Sequence of protein 1:
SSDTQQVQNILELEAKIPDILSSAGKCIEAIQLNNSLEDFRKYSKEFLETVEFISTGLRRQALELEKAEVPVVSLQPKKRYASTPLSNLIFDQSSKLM

Interface contacts:
Residue Q154 in protein 2 interacts with residue P91 in protein 1 (closest heavy-atom distance 3.6 Å).
Residue L104 in protein 2 contacts residue I42 in protein 1 (closest heavy-atom distance 3.8 Å).
Residue L322 in protein 2 is in contact with residue I104 in protein 1 (closest heavy-atom distance 3.7 Å).
Residue H126 in protein 2 contacts residue L25 in protein 1 (closest heavy-atom distance 3.6 Å).
Residue P210 in protein 2 interacts with residue L103 in protein 1 (closest heavy-atom distance 3.5 Å).
Residue G160 in protein 2 is in contact with residue Y95 in protein 1 (closest heavy-atom distance 3.0 Å).
Residue G159 in protein 2 interacts with residue Y95 in protein 1 (closest heavy-atom distance 3.2 Å).
Residue F112 in protein 2 interacts with residue K40 in protein 1 (closest heavy-atom distance 3.5 Å).
Residue L111 in protein 2 interacts with residue L35 in protein 1 (closest heavy-atom distance 3.6 Å).
Residue V122 in protein 2 contacts residue E28 in protein 1 (closest heavy-atom distance 3.5 Å).
Residue E394 in protein 2 contacts residue F105 in protein 1 (closest heavy-atom distance 3.7 Å).
Residue K115 in protein 2 contacts residue P32 in protein 1 (closest heavy-atom distance 3.1 Å).
Residue Q154 in protein 2 contacts residue K92 in protein 1 (closest heavy-atom distance 3.0 Å).
Residue G159 in protein 2 is in contact with residue R94 in protein 1 (closest heavy-atom distance 3.4 Å).
Residue A315 in protein 2 contacts residue S108 in protein 1 (closest heavy-atom distance 3.5 Å).
Residue A114 in protein 2 contacts residue L35 in protein 1 (closest heavy-atom distance 3.8 Å).
Residue G159 in protein 2 is in contact with residue L100 in protein 1 (closest heavy-atom distance 3.7 Å).
Residue C108 in protein 2 contacts residue G39 in protein 1 (closest heavy-atom distance 3.6 Å).
Residue F390 in protein 2 contacts residue F105 in protein 1 (closest heavy-atom distance 3.5 Å).
Residue C108 in protein 2 is in contact with residue E43 in protein 1 (closest heavy-atom distance 3.6 Å).
Residue S328 in protein 2 is in contact with residue Y95 in protein 1 (closest heavy-atom distance 3.7 Å).
Residue F112 in protein 2 is in contact with residue S36 in protein 1 (closest heavy-atom distance 3.4 Å).
Residue L158 in protein 2 interacts with residue S97 in protein 1 (closest heavy-atom distance 2.9 Å).
Residue A315 in protein 2 is in contact with residue M112 in protein 1 (closest heavy-atom distance 3.2 Å).
Residue L104 in protein 2 contacts residue Q46 in protein 1 (closest heavy-atom distance 3.4 Å).
Residue C157 in protein 2 interacts with residue R94 in protein 1 (closest heavy-atom distance 3.4 Å).
Residue T312 in protein 2 interacts with residue M112 in protein 1 (closest heavy-atom distance 3.5 Å).
Residue T105 in protein 2 contacts residue Q46 in protein 1 (closest heavy-atom distance 3.8 Å).
Residue S107 in protein 2 is in contact with residue I42 in protein 1 (closest heavy-atom distance 3.4 Å).
Residue L158 in protein 2 is in contact with residue P99 in protein 1 (closest heavy-atom distance 3.6 Å).
Residue L163 in protein 2 is in contact with residue R94 in protein 1 (closest heavy-atom distance 3.3 Å).
Residue P210 in protein 2 is in contact with residue D106 in protein 1 (closest heavy-atom distance 3.4 Å).
Residue L158 in protein 2 contacts residue A96 in protein 1 (closest heavy-atom distance 3.3 Å).
Residue W207 in protein 2 is in contact with residue Q107 in protein 1 (closest heavy-atom distance 3.2 Å).
Residue N144 in protein 2 interacts with residue S88 in protein 1 (closest heavy-atom distance 2.9 Å).
Residue R326 in protein 2 interacts with residue A96 in protein 1 (closest heavy-atom distance 3.7 Å).
Residue I319 in protein 2 is in contact with residue S108 in protein 1 (closest heavy-atom distance 3.7 Å).
Residue L163 in protein 2 interacts with residue K93 in protein 1 (closest heavy-atom distance 3.6 Å).
Residue F112 in protein 2 interacts with residue E43 in protein 1 (closest heavy-atom distance 3.6 Å).
Residue L158 in protein 2 interacts with residue L100 in protein 1 (closest heavy-atom distance 3.5 Å).
Residue D329 in protein 2 contacts residue A96 in protein 1 (closest heavy-atom distance 3.0 Å).
Residue E101 in protein 2 is in contact with residue Q46 in protein 1 (closest heavy-atom distance 2.5 Å).
Residue L111 in protein 2 is in contact with residue G39 in protein 1 (closest heavy-atom distance 3.6 Å).
Residue F143 in protein 2 interacts with residue P91 in protein 1 (closest heavy-atom distance 3.2 Å).
Residue C325 in protein 2 interacts with residue Y95 in protein 1 (closest heavy-atom distance 3.2 Å).
Residue D329 in protein 2 contacts residue Y95 in protein 1 (closest heavy-atom distance 3.1 Å).
Residue K115 in protein 2 contacts residue D33 in protein 1 (closest heavy-atom distance 2.8 Å).
Residue T119 in protein 2 contacts residue P32 in protein 1 (closest heavy-atom distance 3.4 Å).
Residue L322 in protein 2 interacts with residue S101 in protein 1 (closest heavy-atom distance 3.8 Å).
Residue F230 in protein 2 contacts residue I104 in protein 1 (closest heavy-atom distance 3.6 Å).
Residue F143 in protein 2 contacts residue L89 in protein 1 (closest heavy-atom distance 3.3 Å).
Residue S208 in protein 2 contacts residue Q107 in protein 1 (closest heavy-atom distance 2.6 Å).
Residue D311 in protein 2 interacts with residue L111 in protein 1 (closest heavy-atom distance 3.5 Å).
Residue R326 in protein 2 contacts residue S101 in protein 1 (closest heavy-atom distance 3.4 Å).
Residue W207 in protein 2 interacts with residue L111 in protein 1 (closest heavy-atom distance 3.7 Å).
Residue K136 in protein 2 contacts residue T18 in protein 1 (closest heavy-atom distance 3.8 Å).
Residue C108 in protein 2 interacts with residue I42 in protein 1 (closest heavy-atom distance 3.6 Å).
Residue K136 in protein 2 is in contact with residue D17 in protein 1 (closest heavy-atom distance 3.0 Å).
Residue F112 in protein 2 is in contact with residue G39 in protein 1 (closest heavy-atom distance 3.6 Å).
Residue K115 in protein 2 interacts with residue S36 in protein 1 (closest heavy-atom distance 3.2 Å).

The following describes two proteins that form a bound complex.

Sequence of protein 2:
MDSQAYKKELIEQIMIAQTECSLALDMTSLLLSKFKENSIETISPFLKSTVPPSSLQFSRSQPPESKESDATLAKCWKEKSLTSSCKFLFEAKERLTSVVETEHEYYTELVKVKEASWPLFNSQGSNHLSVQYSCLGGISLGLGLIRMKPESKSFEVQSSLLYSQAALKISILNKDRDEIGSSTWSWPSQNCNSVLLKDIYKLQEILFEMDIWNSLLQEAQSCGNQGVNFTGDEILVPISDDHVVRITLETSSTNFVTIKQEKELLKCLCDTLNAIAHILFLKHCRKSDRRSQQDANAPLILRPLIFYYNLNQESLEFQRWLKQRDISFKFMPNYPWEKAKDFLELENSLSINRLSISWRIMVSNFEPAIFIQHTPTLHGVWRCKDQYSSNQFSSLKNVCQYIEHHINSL